Sequence of the second protein:
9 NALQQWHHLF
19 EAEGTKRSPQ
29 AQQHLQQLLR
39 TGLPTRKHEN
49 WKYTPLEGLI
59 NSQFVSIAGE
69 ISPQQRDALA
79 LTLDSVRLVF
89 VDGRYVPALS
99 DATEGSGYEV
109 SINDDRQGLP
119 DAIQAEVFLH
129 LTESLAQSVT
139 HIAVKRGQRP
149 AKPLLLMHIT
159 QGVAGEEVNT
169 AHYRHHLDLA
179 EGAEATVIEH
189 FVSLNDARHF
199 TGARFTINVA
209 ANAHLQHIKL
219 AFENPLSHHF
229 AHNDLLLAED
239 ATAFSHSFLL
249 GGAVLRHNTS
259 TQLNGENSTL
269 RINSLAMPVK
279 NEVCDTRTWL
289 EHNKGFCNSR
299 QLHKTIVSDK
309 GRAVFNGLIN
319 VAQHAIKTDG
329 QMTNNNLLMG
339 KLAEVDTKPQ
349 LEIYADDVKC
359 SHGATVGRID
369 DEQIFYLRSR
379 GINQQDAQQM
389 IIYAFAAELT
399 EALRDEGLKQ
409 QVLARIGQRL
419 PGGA

Contacts between the two chains:
Residue M388 in the second protein contacts residue T120 in the first protein (closest heavy-atom distance 3.7 Å).
Residue G379 in the second protein interacts with residue A124 in the first protein (closest heavy-atom distance 3.6 Å).
Residue M388 in the second protein interacts with residue F117 in the first protein (closest heavy-atom distance 4.3 Å).
Residue M388 in the second protein is in contact with residue F116 in the first protein (closest heavy-atom distance 3.3 Å).
Residue Y374 in the second protein is in contact with residue I109 in the first protein (closest heavy-atom distance 3.5 Å).
Residue L375 in the second protein interacts with residue F117 in the first protein (closest heavy-atom distance 3.6 Å).
Residue A392 in the second protein contacts residue P110 in the first protein (closest heavy-atom distance 3.6 Å).
Residue A392 in the second protein is in contact with residue V112 in the first protein (closest heavy-atom distance 4.1 Å).
Residue Y374 in the second protein contacts residue V107 in the first protein (closest heavy-atom distance 3.6 Å).
Residue I380 in the second protein is in contact with residue F117 in the first protein (closest heavy-atom distance 4.6 Å).
Residue R378 in the second protein is in contact with residue A121 in the first protein (closest heavy-atom distance 3.6 Å).
Residue Y374 in the second protein contacts residue D174 in the first protein (closest heavy-atom distance 3.4 Å).
Residue A392 in the second protein is in contact with residue G111 in the first protein (closest heavy-atom distance 3.8 Å).
Residue E370 in the second protein contacts residue V107 in the first protein (closest heavy-atom distance 3.4 Å).
Residue G379 in the second protein interacts with residue V125 in the first protein (closest heavy-atom distance 4.0 Å).
Residue R378 in the second protein is in contact with residue D174 in the first protein (closest heavy-atom distance 2.7 Å).
Residue I380 in the second protein is in contact with residue A121 in the first protein (closest heavy-atom distance 3.3 Å).
Residue R378 in the second protein is in contact with residue Q177 in the first protein (closest heavy-atom distance 2.8 Å).
Residue M388 in the second protein contacts residue V112 in the first protein (closest heavy-atom distance 3.9 Å).
Residue Q371 in the second protein contacts residue E108 in the first protein (closest heavy-atom distance 3.3 Å).
Residue R378 in the second protein contacts residue L181 in the first protein (closest heavy-atom distance 4.0 Å).
Residue G379 in the second protein interacts with residue A121 in the first protein (closest heavy-atom distance 4.8 Å).
Residue Q371 in the second protein contacts residue P110 in the first protein (closest heavy-atom distance 3.5 Å).
Residue I389 in the second protein is in contact with residue I109 in the first protein (closest heavy-atom distance 5.0 Å).
Residue Q371 in the second protein contacts residue V107 in the first protein (closest heavy-atom distance 4.0 Å).
Residue I380 in the second protein contacts residue T120 in the first protein (closest heavy-atom distance 3.9 Å).
Residue R378 in the second protein is in contact with residue F117 in the first protein (closest heavy-atom distance 3.8 Å).
Residue Y374 in the second protein contacts residue Q177 in the first protein (closest heavy-atom distance 2.7 Å).
Residue Q371 in the second protein contacts residue I109 in the first protein (closest heavy-atom distance 4.0 Å).
Residue Y374 in the second protein is in contact with residue P106 in the first protein (closest heavy-atom distance 4.6 Å).
Residue Y374 in the second protein is in contact with residue F117 in the first protein (closest heavy-atom distance 4.1 Å).
Residue L375 in the second protein interacts with residue I109 in the first protein (closest heavy-atom distance 3.3 Å).
Residue R378 in the second protein contacts residue V125 in the first protein (closest heavy-atom distance 3.8 Å).
Residue I380 in the second protein contacts residue A124 in the first protein (closest heavy-atom distance 4.1 Å).

These two protein chains interact to form a complex.

Sequence of the first protein:
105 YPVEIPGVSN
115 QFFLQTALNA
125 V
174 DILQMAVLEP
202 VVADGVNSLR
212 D